These two protein chains interact to form a complex.

Sequence of the first protein:
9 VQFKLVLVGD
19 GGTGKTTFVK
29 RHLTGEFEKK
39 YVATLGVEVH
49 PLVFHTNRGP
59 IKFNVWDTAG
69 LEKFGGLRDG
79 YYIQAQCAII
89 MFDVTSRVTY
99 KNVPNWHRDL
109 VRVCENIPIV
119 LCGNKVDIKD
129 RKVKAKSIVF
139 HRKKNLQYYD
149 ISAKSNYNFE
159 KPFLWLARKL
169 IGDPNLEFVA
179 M

Sequence of the second protein:
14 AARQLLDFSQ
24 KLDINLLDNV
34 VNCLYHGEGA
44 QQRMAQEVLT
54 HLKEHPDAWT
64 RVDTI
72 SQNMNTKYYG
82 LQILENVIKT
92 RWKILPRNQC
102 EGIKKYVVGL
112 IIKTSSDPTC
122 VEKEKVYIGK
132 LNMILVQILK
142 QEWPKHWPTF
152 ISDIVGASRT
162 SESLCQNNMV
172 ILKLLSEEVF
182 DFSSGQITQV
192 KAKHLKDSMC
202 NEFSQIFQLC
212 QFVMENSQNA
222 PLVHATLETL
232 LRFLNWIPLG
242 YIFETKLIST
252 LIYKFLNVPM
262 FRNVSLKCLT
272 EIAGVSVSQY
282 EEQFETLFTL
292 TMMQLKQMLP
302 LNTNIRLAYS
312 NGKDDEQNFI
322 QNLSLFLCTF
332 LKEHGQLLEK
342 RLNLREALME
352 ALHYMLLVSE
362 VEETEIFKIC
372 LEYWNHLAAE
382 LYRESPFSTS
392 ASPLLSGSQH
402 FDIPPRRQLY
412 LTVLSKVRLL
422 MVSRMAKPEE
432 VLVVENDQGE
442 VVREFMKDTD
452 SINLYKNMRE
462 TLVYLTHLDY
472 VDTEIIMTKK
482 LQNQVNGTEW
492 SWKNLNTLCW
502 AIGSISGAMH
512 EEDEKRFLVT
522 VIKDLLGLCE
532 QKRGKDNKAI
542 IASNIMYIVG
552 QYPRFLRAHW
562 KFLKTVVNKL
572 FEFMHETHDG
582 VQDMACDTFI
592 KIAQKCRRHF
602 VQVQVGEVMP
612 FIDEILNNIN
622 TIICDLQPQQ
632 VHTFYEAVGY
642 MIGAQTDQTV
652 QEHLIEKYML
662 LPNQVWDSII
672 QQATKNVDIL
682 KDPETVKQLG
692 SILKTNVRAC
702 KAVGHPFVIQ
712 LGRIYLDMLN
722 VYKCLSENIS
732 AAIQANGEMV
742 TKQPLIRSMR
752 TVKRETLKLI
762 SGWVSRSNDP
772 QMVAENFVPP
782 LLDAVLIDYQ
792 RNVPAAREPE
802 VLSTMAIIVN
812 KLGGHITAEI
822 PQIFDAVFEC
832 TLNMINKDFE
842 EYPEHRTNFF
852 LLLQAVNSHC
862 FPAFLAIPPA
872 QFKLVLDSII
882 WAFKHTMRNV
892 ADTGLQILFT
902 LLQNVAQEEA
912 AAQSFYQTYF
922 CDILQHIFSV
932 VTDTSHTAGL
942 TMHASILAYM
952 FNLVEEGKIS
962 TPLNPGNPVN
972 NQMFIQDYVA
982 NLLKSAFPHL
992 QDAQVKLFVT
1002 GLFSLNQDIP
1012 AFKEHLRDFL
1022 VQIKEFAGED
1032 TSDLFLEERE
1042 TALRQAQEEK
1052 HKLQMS

Contacts between the two chains:
Residue Y79 in the second protein is in contact with residue G78 in the first protein (closest heavy-atom distance 3.7 Å).
Residue F183 in the second protein is in contact with residue R106 in the first protein (closest heavy-atom distance 3.3 Å).
Residue Y79 in the second protein interacts with residue I81 in the first protein (closest heavy-atom distance 3.4 Å).
Residue D934 in the second protein contacts residue K71 in the first protein (closest heavy-atom distance 2.9 Å).
Residue T450 in the second protein interacts with residue R129 in the first protein (closest heavy-atom distance 3.8 Å).
Residue T450 in the second protein interacts with residue Y155 in the first protein (closest heavy-atom distance 3.6 Å).
Residue N76 in the second protein contacts residue I81 in the first protein (closest heavy-atom distance 3.5 Å).
Residue T450 in the second protein is in contact with residue D148 in the first protein (closest heavy-atom distance 3.5 Å).
Residue V435 in the second protein interacts with residue S153 in the first protein (closest heavy-atom distance 3.6 Å).
Residue T935 in the second protein contacts residue E70 in the first protein (closest heavy-atom distance 2.6 Å).
Residue F183 in the second protein contacts residue N103 in the first protein (closest heavy-atom distance 3.3 Å).
Residue L37 in the second protein contacts residue Q82 in the first protein (closest heavy-atom distance 3.8 Å).
Residue Y79 in the second protein is in contact with residue D77 in the first protein (closest heavy-atom distance 3.5 Å).
Residue F183 in the second protein interacts with residue P102 in the first protein (closest heavy-atom distance 3.8 Å).
Residue R233 in the second protein interacts with residue K142 in the first protein (closest heavy-atom distance 3.0 Å).
Residue E431 in the second protein is in contact with residue Y155 in the first protein (closest heavy-atom distance 2.5 Å).
Residue E841 in the second protein interacts with residue K38 in the first protein (closest heavy-atom distance 3.2 Å).
Residue Y79 in the second protein contacts residue V111 in the first protein (closest heavy-atom distance 3.6 Å).
Residue E845 in the second protein interacts with residue K37 in the first protein (closest heavy-atom distance 3.1 Å).
Residue C36 in the second protein interacts with residue W64 in the first protein (closest heavy-atom distance 3.2 Å).
Residue Q322 in the second protein interacts with residue R140 in the first protein (closest heavy-atom distance 3.5 Å).
Residue N319 in the second protein contacts residue N143 in the first protein (closest heavy-atom distance 3.2 Å).
Residue L326 in the second protein is in contact with residue R140 in the first protein (closest heavy-atom distance 3.7 Å).
Residue L175 in the second protein is in contact with residue R110 in the first protein (closest heavy-atom distance 3.7 Å).
Residue K369 in the second protein interacts with residue R140 in the first protein (closest heavy-atom distance 3.8 Å).
Residue Q83 in the second protein contacts residue D77 in the first protein (closest heavy-atom distance 2.6 Å).
Residue M47 in the second protein is in contact with residue Y79 in the first protein (closest heavy-atom distance 3.1 Å).
Residue M447 in the second protein contacts residue Y155 in the first protein (closest heavy-atom distance 3.6 Å).
Residue Y80 in the second protein contacts residue L75 in the first protein (closest heavy-atom distance 3.8 Å).
Residue E366 in the second protein interacts with residue H139 in the first protein (closest heavy-atom distance 2.8 Å).
Residue E373 in the second protein is in contact with residue R140 in the first protein (closest heavy-atom distance 3.6 Å).
Residue D451 in the second protein is in contact with residue A133 in the first protein (closest heavy-atom distance 3.8 Å).
Residue N323 in the second protein is in contact with residue N143 in the first protein (closest heavy-atom distance 3.5 Å).
Residue D438 in the second protein contacts residue K37 in the first protein (closest heavy-atom distance 3.0 Å).
Residue E366 in the second protein is in contact with residue R140 in the first protein (closest heavy-atom distance 3.5 Å).
Residue D449 in the second protein contacts residue K132 in the first protein (closest heavy-atom distance 3.7 Å).
Residue K131 in the second protein interacts with residue D77 in the first protein (closest heavy-atom distance 3.6 Å).
Residue E841 in the second protein contacts residue V40 in the first protein (closest heavy-atom distance 3.4 Å).
Residue D315 in the second protein is in contact with residue K167 in the first protein (closest heavy-atom distance 3.2 Å).
Residue E364 in the second protein contacts residue Q145 in the first protein (closest heavy-atom distance 3.6 Å).
Residue K448 in the second protein contacts residue K127 in the first protein (closest heavy-atom distance 3.7 Å).
Residue M134 in the second protein interacts with residue R110 in the first protein (closest heavy-atom distance 3.1 Å).
Residue Y38 in the second protein interacts with residue Q82 in the first protein (closest heavy-atom distance 3.3 Å).
Residue V51 in the second protein interacts with residue G74 in the first protein (closest heavy-atom distance 3.8 Å).
Residue V127 in the second protein interacts with residue V111 in the first protein (closest heavy-atom distance 3.4 Å).
Residue E841 in the second protein is in contact with residue Y39 in the first protein (closest heavy-atom distance 3.7 Å).
Residue M47 in the second protein is in contact with residue V45 in the first protein (closest heavy-atom distance 3.5 Å).
Residue E179 in the second protein is in contact with residue R110 in the first protein (closest heavy-atom distance 2.8 Å).
Residue T935 in the second protein interacts with residue K71 in the first protein (closest heavy-atom distance 2.8 Å).
Residue T887 in the second protein is in contact with residue Y39 in the first protein (closest heavy-atom distance 3.8 Å).
Residue Q83 in the second protein contacts residue G78 in the first protein (closest heavy-atom distance 3.4 Å).
Residue L433 in the second protein is in contact with residue S153 in the first protein (closest heavy-atom distance 3.4 Å).
Residue E445 in the second protein contacts residue K127 in the first protein (closest heavy-atom distance 3.2 Å).
Residue D451 in the second protein contacts residue D148 in the first protein (closest heavy-atom distance 2.9 Å).
Residue D449 in the second protein is in contact with residue R129 in the first protein (closest heavy-atom distance 2.5 Å).
Residue I370 in the second protein contacts residue R140 in the first protein (closest heavy-atom distance 3.5 Å).
Residue S936 in the second protein interacts with residue K71 in the first protein (closest heavy-atom distance 3.3 Å).
Residue E178 in the second protein contacts residue R110 in the first protein (closest heavy-atom distance 2.6 Å).
Residue P844 in the second protein is in contact with residue K38 in the first protein (closest heavy-atom distance 3.4 Å).
Residue Q83 in the second protein interacts with residue L75 in the first protein (closest heavy-atom distance 2.6 Å).